Contacts between the two chains:
Residue C491 in protein 1 is in contact with residue C489 in protein 2 (closest heavy-atom distance 1.3 Å).
Residue D511 in protein 1 contacts residue A515 in protein 2 (closest heavy-atom distance 3.6 Å).
Residue C491 in protein 1 contacts residue V488 in protein 2 (closest heavy-atom distance 3.5 Å).
Residue V512 in protein 1 contacts residue V512 in protein 2 (closest heavy-atom distance 4.2 Å).
Residue R482 in protein 1 contacts residue L479 in protein 2 (closest heavy-atom distance 4.4 Å).
Residue F508 in protein 1 interacts with residue F519 in protein 2 (closest heavy-atom distance 3.6 Å).
Residue K475 in protein 1 interacts with residue E486 in protein 2 (closest heavy-atom distance 3.6 Å).
Residue R482 in protein 1 contacts residue T490 in protein 2 (closest heavy-atom distance 4.3 Å).
Residue L479 in protein 1 interacts with residue F508 in protein 2 (closest heavy-atom distance 4.1 Å).
Residue N485 in protein 1 contacts residue K475 in protein 2 (closest heavy-atom distance 3.5 Å).
Residue P117 in protein 1 contacts residue C557 in protein 2 (closest heavy-atom distance 3.8 Å).
Residue R482 in protein 1 is in contact with residue K475 in protein 2 (closest heavy-atom distance 4.3 Å).
Residue H478 in protein 1 contacts residue V488 in protein 2 (closest heavy-atom distance 3.3 Å).
Residue L479 in protein 1 interacts with residue F483 in protein 2 (closest heavy-atom distance 3.6 Å).
Residue F472 in protein 1 interacts with residue F483 in protein 2 (closest heavy-atom distance 3.7 Å).
Residue K475 in protein 1 interacts with residue N485 in protein 2 (closest heavy-atom distance 3.8 Å).
Residue F508 in protein 1 contacts residue L479 in protein 2 (closest heavy-atom distance 4.3 Å).
Residue C489 in protein 1 contacts residue T490 in protein 2 (closest heavy-atom distance 3.6 Å).
Residue F519 in protein 1 interacts with residue S507 in protein 2 (closest heavy-atom distance 3.2 Å).
Residue F508 in protein 1 contacts residue V512 in protein 2 (closest heavy-atom distance 4.2 Å).
Residue L479 in protein 1 is in contact with residue L479 in protein 2 (closest heavy-atom distance 3.5 Å).
Residue C489 in protein 1 contacts residue C491 in protein 2 (closest heavy-atom distance 2.0 Å).
Residue F483 in protein 1 is in contact with residue L516 in protein 2 (closest heavy-atom distance 3.9 Å).
Residue F519 in protein 1 interacts with residue F483 in protein 2 (closest heavy-atom distance 4.3 Å).
Residue S507 in protein 1 interacts with residue S518 in protein 2 (closest heavy-atom distance 3.8 Å).
Residue F483 in protein 1 is in contact with residue L479 in protein 2 (closest heavy-atom distance 3.5 Å).
Residue F519 in protein 1 contacts residue N484 in protein 2 (closest heavy-atom distance 3.7 Å).
Residue H478 in protein 1 interacts with residue C489 in protein 2 (closest heavy-atom distance 4.1 Å).
Residue R482 in protein 1 interacts with residue Q493 in protein 2 (closest heavy-atom distance 2.6 Å).
Residue F483 in protein 1 interacts with residue F472 in protein 2 (closest heavy-atom distance 3.5 Å).
Residue F519 in protein 1 contacts residue F508 in protein 2 (closest heavy-atom distance 3.5 Å).
Residue N506 in protein 1 interacts with residue F519 in protein 2 (closest heavy-atom distance 3.6 Å).
Residue K475 in protein 1 contacts residue F483 in protein 2 (closest heavy-atom distance 3.1 Å).
Residue K475 in protein 1 is in contact with residue D487 in protein 2 (closest heavy-atom distance 4.1 Å).
Residue K545 in protein 1 is in contact with residue S507 in protein 2 (closest heavy-atom distance 3.0 Å).
Residue V512 in protein 1 is in contact with residue A515 in protein 2 (closest heavy-atom distance 4.3 Å).
Residue F483 in protein 1 interacts with residue K475 in protein 2 (closest heavy-atom distance 3.8 Å).
Residue Q89 in protein 1 contacts residue C557 in protein 2 (closest heavy-atom distance 4.4 Å).
Residue A515 in protein 1 interacts with residue D511 in protein 2 (closest heavy-atom distance 3.5 Å).
Residue Q474 in protein 1 interacts with residue V488 in protein 2 (closest heavy-atom distance 4.2 Å).
Residue R482 in protein 1 is in contact with residue C491 in protein 2 (closest heavy-atom distance 4.4 Å).
Residue C489 in protein 1 is in contact with residue C489 in protein 2 (closest heavy-atom distance 4.4 Å).
Residue F483 in protein 1 is in contact with residue F519 in protein 2 (closest heavy-atom distance 3.5 Å).
Residue K475 in protein 1 contacts residue V488 in protein 2 (closest heavy-atom distance 3.9 Å).
Residue D116 in protein 1 contacts residue C115 in protein 2 (closest heavy-atom distance 4.5 Å).
Residue C115 in protein 1 interacts with residue C557 in protein 2 (closest heavy-atom distance 4.5 Å).
Residue G471 in protein 1 contacts residue V488 in protein 2 (closest heavy-atom distance 4.2 Å).
Residue A515 in protein 1 interacts with residue F508 in protein 2 (closest heavy-atom distance 4.0 Å).
Residue L516 in protein 1 interacts with residue F508 in protein 2 (closest heavy-atom distance 4.2 Å).
Residue F508 in protein 1 interacts with residue A515 in protein 2 (closest heavy-atom distance 3.7 Å).
Residue L516 in protein 1 interacts with residue F483 in protein 2 (closest heavy-atom distance 3.8 Å).
Residue S518 in protein 1 is in contact with residue S507 in protein 2 (closest heavy-atom distance 3.9 Å).
Residue F519 in protein 1 is in contact with residue N506 in protein 2 (closest heavy-atom distance 3.2 Å).
Residue F508 in protein 1 is in contact with residue L516 in protein 2 (closest heavy-atom distance 3.9 Å).
Residue V512 in protein 1 interacts with residue F508 in protein 2 (closest heavy-atom distance 4.2 Å).
Residue D116 in protein 1 contacts residue C557 in protein 2 (closest heavy-atom distance 4.3 Å).
Residue S507 in protein 1 contacts residue F519 in protein 2 (closest heavy-atom distance 3.5 Å).
Residue C115 in protein 1 contacts residue C115 in protein 2 (closest heavy-atom distance 2.7 Å).
Residue Y476 in protein 1 is in contact with residue F483 in protein 2 (closest heavy-atom distance 4.4 Å).
Residue T490 in protein 1 interacts with residue C489 in protein 2 (closest heavy-atom distance 3.3 Å).

Sequence of protein 2:
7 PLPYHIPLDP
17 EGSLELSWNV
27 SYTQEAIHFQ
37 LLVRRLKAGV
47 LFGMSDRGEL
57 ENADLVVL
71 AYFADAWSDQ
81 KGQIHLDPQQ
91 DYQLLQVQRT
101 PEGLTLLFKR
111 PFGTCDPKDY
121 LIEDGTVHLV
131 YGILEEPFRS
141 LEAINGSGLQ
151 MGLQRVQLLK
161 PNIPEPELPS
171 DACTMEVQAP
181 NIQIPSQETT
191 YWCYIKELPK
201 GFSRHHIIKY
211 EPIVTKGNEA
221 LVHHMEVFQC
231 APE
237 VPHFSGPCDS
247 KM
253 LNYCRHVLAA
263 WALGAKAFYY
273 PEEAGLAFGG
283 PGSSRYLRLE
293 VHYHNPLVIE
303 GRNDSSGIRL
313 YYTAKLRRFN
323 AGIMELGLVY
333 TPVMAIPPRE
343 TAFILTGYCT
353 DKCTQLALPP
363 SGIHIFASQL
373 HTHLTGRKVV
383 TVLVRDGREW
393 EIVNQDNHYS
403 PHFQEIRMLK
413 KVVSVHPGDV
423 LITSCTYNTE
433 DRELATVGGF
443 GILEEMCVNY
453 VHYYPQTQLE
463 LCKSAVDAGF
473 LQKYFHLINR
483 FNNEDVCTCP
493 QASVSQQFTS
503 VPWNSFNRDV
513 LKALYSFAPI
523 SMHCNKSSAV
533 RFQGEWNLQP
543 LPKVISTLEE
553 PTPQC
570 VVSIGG

Sequence of protein 1:
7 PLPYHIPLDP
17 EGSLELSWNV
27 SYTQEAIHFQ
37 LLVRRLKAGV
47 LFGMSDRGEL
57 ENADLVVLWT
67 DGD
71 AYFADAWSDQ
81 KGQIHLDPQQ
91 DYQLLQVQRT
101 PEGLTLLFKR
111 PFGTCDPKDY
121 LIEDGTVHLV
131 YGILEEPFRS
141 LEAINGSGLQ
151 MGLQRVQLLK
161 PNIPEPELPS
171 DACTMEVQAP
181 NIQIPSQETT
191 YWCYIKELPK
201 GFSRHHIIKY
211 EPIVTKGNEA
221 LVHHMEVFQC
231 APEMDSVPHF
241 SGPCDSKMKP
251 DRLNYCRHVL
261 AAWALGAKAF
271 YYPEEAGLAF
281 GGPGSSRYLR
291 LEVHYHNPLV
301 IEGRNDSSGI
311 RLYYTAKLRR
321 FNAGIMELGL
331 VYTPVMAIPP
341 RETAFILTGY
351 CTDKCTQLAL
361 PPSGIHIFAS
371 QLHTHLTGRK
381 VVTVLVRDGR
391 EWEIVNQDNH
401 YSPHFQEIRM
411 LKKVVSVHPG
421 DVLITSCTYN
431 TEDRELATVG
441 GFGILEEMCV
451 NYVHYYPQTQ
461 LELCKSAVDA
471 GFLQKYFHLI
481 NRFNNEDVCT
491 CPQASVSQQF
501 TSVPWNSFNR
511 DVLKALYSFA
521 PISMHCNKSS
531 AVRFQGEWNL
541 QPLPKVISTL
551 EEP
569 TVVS

These two protein chains interact to form a complex.